Sequence of protein 2:
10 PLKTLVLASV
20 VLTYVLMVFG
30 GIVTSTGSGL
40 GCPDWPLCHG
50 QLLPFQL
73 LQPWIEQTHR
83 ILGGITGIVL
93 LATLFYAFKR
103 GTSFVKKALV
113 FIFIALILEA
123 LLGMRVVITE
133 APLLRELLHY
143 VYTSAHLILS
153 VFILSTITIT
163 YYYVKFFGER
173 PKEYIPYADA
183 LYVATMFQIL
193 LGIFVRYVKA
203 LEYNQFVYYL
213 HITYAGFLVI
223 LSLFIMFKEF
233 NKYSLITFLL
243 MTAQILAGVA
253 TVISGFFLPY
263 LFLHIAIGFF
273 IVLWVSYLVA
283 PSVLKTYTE

Sequence of protein 1:
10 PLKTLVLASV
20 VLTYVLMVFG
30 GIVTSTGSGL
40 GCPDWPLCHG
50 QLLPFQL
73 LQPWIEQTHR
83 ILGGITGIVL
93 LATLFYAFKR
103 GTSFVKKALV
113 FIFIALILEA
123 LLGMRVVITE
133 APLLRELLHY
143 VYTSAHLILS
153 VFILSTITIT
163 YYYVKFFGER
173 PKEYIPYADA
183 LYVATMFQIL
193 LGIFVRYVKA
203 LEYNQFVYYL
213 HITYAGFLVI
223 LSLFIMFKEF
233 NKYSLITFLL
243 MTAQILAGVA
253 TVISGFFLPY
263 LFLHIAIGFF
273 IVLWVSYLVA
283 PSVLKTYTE

Residue-level contacts at the interface:
Residue A186 in protein 1 interacts with residue F219 in protein 2 (closest heavy-atom distance 4.8 Å).
Residue D181 in protein 1 contacts residue K230 in protein 2 (closest heavy-atom distance 4.8 Å).
Residue M188 in protein 1 is in contact with residue I222 in protein 2 (closest heavy-atom distance 3.7 Å).
Residue E204 in protein 1 contacts residue Q207 in protein 2 (closest heavy-atom distance 3.0 Å).
Residue L212 in protein 1 is in contact with residue T215 in protein 2 (closest heavy-atom distance 3.5 Å).
Residue V285 in protein 1 interacts with residue F229 in protein 2 (closest heavy-atom distance 3.6 Å).
Residue L193 in protein 1 interacts with residue T215 in protein 2 (closest heavy-atom distance 3.6 Å).
Residue L212 in protein 1 contacts residue L212 in protein 2 (closest heavy-atom distance 4.2 Å).
Residue V281 in protein 1 interacts with residue F226 in protein 2 (closest heavy-atom distance 3.3 Å).
Residue T288 in protein 1 contacts residue K230 in protein 2 (closest heavy-atom distance 4.0 Å).
Residue F189 in protein 1 contacts residue G218 in protein 2 (closest heavy-atom distance 4.5 Å).
Residue F106 in protein 1 contacts residue F229 in protein 2 (closest heavy-atom distance 4.4 Å).
Residue V185 in protein 1 contacts residue I222 in protein 2 (closest heavy-atom distance 4.3 Å).
Residue F189 in protein 1 interacts with residue Y216 in protein 2 (closest heavy-atom distance 4.6 Å).
Residue V285 in protein 1 interacts with residue K230 in protein 2 (closest heavy-atom distance 3.7 Å).
Residue L192 in protein 1 contacts residue F219 in protein 2 (closest heavy-atom distance 4.6 Å).
Residue F208 in protein 1 is in contact with residue T215 in protein 2 (closest heavy-atom distance 4.0 Å).
Residue F189 in protein 1 is in contact with residue T215 in protein 2 (closest heavy-atom distance 3.5 Å).
Residue Y289 in protein 1 contacts residue K230 in protein 2 (closest heavy-atom distance 4.2 Å).
Residue L192 in protein 1 is in contact with residue G218 in protein 2 (closest heavy-atom distance 3.8 Å).
Residue E204 in protein 1 is in contact with residue Y211 in protein 2 (closest heavy-atom distance 3.2 Å).
Residue F189 in protein 1 contacts residue F219 in protein 2 (closest heavy-atom distance 3.5 Å).
Residue Y205 in protein 1 contacts residue T215 in protein 2 (closest heavy-atom distance 3.0 Å).
Residue V285 in protein 1 interacts with residue Y179 in protein 2 (closest heavy-atom distance 4.9 Å).
Residue L192 in protein 1 is in contact with residue I222 in protein 2 (closest heavy-atom distance 4.1 Å).
Residue Y289 in protein 1 is in contact with residue F229 in protein 2 (closest heavy-atom distance 3.4 Å).
Residue I161 in protein 1 is in contact with residue F229 in protein 2 (closest heavy-atom distance 3.5 Å).
Residue D181 in protein 1 is in contact with residue Y179 in protein 2 (closest heavy-atom distance 3.0 Å).
Residue D181 in protein 1 contacts residue F226 in protein 2 (closest heavy-atom distance 3.3 Å).
Residue Y205 in protein 1 is in contact with residue Y211 in protein 2 (closest heavy-atom distance 3.3 Å).
Residue F208 in protein 1 contacts residue L212 in protein 2 (closest heavy-atom distance 3.4 Å).
Residue F208 in protein 1 interacts with residue Y211 in protein 2 (closest heavy-atom distance 3.1 Å).
Residue V209 in protein 1 interacts with residue T215 in protein 2 (closest heavy-atom distance 4.7 Å).
Residue L192 in protein 1 is in contact with residue T215 in protein 2 (closest heavy-atom distance 4.8 Å).
Residue K287 in protein 1 is in contact with residue K230 in protein 2 (closest heavy-atom distance 4.9 Å).
Residue L136 in protein 1 interacts with residue I255 in protein 2 (closest heavy-atom distance 4.1 Å).
Residue V285 in protein 1 is in contact with residue F226 in protein 2 (closest heavy-atom distance 3.8 Å).
Residue V185 in protein 1 contacts residue F219 in protein 2 (closest heavy-atom distance 3.6 Å).
Residue F196 in protein 1 contacts residue T215 in protein 2 (closest heavy-atom distance 4.3 Å).
Residue L139 in protein 1 interacts with residue I255 in protein 2 (closest heavy-atom distance 5.0 Å).
Residue V185 in protein 1 is in contact with residue F226 in protein 2 (closest heavy-atom distance 4.0 Å).
Residue Y216 in protein 1 contacts residue F219 in protein 2 (closest heavy-atom distance 4.3 Å).
Residue F189 in protein 1 contacts residue I222 in protein 2 (closest heavy-atom distance 3.8 Å).
Residue Y184 in protein 1 interacts with residue F226 in protein 2 (closest heavy-atom distance 3.4 Å).
Residue V185 in protein 1 contacts residue L223 in protein 2 (closest heavy-atom distance 4.3 Å).
Residue S284 in protein 1 interacts with residue K230 in protein 2 (closest heavy-atom distance 3.0 Å).
Residue Y205 in protein 1 is in contact with residue I214 in protein 2 (closest heavy-atom distance 3.5 Å).
Residue F208 in protein 1 interacts with residue F208 in protein 2 (closest heavy-atom distance 3.4 Å).

These two protein chains interact to form a complex.